This data describes a binding interaction between two proteins.

Sequence of protein 1:
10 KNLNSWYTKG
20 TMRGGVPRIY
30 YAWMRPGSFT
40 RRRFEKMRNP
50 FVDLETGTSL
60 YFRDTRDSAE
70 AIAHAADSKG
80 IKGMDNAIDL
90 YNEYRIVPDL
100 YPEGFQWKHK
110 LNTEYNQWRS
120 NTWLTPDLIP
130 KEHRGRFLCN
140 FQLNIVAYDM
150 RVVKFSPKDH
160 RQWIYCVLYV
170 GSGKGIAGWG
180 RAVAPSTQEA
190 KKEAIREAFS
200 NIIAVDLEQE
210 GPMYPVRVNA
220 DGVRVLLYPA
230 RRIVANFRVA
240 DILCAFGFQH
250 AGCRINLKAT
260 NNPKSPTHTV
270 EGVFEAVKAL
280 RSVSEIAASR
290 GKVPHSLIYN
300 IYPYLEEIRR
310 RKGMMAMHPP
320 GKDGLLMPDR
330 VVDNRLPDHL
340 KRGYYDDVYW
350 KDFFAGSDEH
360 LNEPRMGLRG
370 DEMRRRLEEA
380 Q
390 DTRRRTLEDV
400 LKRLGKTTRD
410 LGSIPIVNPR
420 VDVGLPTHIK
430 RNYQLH

Interface contacts:
Residue S67 in protein 1 contacts residue E277 in protein 2 (closest heavy-atom distance 2.3 Å).
Residue V331 in protein 1 contacts residue T136 in protein 2 (closest heavy-atom distance 2.8 Å).
Residue M313 in protein 1 is in contact with residue M106 in protein 2 (closest heavy-atom distance 3.2 Å).
Residue R65 in protein 1 contacts residue R273 in protein 2 (closest heavy-atom distance 3.2 Å).
Residue D84 in protein 1 is in contact with residue E2 in protein 2 (closest heavy-atom distance 3.3 Å).
Residue Y343 in protein 1 is in contact with residue A169 in protein 2 (closest heavy-atom distance 3.2 Å).
Residue M314 in protein 1 is in contact with residue Y36 in protein 2 (closest heavy-atom distance 3.4 Å).
Residue N333 in protein 1 interacts with residue N131 in protein 2 (closest heavy-atom distance 3.4 Å).
Residue D63 in protein 1 interacts with residue R6 in protein 2 (closest heavy-atom distance 3.3 Å).
Residue Y343 in protein 1 interacts with residue I164 in protein 2 (closest heavy-atom distance 2.8 Å).
Residue H73 in protein 1 is in contact with residue R103 in protein 2 (closest heavy-atom distance 3.4 Å).
Residue D322 in protein 1 is in contact with residue K270 in protein 2 (closest heavy-atom distance 2.8 Å).
Residue D84 in protein 1 interacts with residue M1 in protein 2 (closest heavy-atom distance 3.2 Å).
Residue D322 in protein 1 contacts residue R6 in protein 2 (closest heavy-atom distance 2.9 Å).
Residue M46 in protein 1 contacts residue H254 in protein 2 (closest heavy-atom distance 2.7 Å).
Residue F353 in protein 1 is in contact with residue Y233 in protein 2 (closest heavy-atom distance 3.4 Å).
Residue N333 in protein 1 interacts with residue R129 in protein 2 (closest heavy-atom distance 2.7 Å).
Residue D332 in protein 1 is in contact with residue H161 in protein 2 (closest heavy-atom distance 3.2 Å).
Residue Y344 in protein 1 interacts with residue P132 in protein 2 (closest heavy-atom distance 3.1 Å).
Residue M313 in protein 1 is in contact with residue Q43 in protein 2 (closest heavy-atom distance 2.9 Å).
Residue V330 in protein 1 interacts with residue H161 in protein 2 (closest heavy-atom distance 2.8 Å).
Residue M316 in protein 1 contacts residue K39 in protein 2 (closest heavy-atom distance 3.3 Å).
Residue Y343 in protein 1 contacts residue A167 in protein 2 (closest heavy-atom distance 3.1 Å).
Residue K45 in protein 1 interacts with residue N252 in protein 2 (closest heavy-atom distance 3.3 Å).
Residue R309 in protein 1 contacts residue Y40 in protein 2 (closest heavy-atom distance 3.4 Å).
Residue N333 in protein 1 is in contact with residue P132 in protein 2 (closest heavy-atom distance 3.2 Å).
Residue F61 in protein 1 contacts residue R6 in protein 2 (closest heavy-atom distance 3.4 Å).
Residue G312 in protein 1 interacts with residue Q43 in protein 2 (closest heavy-atom distance 3.2 Å).
Residue E54 in protein 1 interacts with residue I265 in protein 2 (closest heavy-atom distance 3.4 Å).
Residue V330 in protein 1 is in contact with residue T136 in protein 2 (closest heavy-atom distance 3.3 Å).
Residue Y343 in protein 1 contacts residue P165 in protein 2 (closest heavy-atom distance 3.2 Å).
Residue Y348 in protein 1 contacts residue D228 in protein 2 (closest heavy-atom distance 3.0 Å).
Residue Q105 in protein 1 is in contact with residue M247 in protein 2 (closest heavy-atom distance 3.2 Å).
Residue R47 in protein 1 interacts with residue D251 in protein 2 (closest heavy-atom distance 2.9 Å).
Residue R334 in protein 1 interacts with residue Y135 in protein 2 (closest heavy-atom distance 3.4 Å).
Residue K340 in protein 1 contacts residue E133 in protein 2 (closest heavy-atom distance 3.1 Å).
Residue R309 in protein 1 contacts residue Y36 in protein 2 (closest heavy-atom distance 2.5 Å).
Residue P319 in protein 1 is in contact with residue M111 in protein 2 (closest heavy-atom distance 3.0 Å).
Residue G312 in protein 1 is in contact with residue M106 in protein 2 (closest heavy-atom distance 3.3 Å).
Residue L324 in protein 1 is in contact with residue K270 in protein 2 (closest heavy-atom distance 3.1 Å).
Residue P327 in protein 1 contacts residue R271 in protein 2 (closest heavy-atom distance 3.3 Å).
Residue Y90 in protein 1 is in contact with residue H29 in protein 2 (closest heavy-atom distance 3.4 Å).
Residue R47 in protein 1 interacts with residue H254 in protein 2 (closest heavy-atom distance 3.0 Å).
Residue R41 in protein 1 interacts with residue D251 in protein 2 (closest heavy-atom distance 2.8 Å).
Residue P318 in protein 1 is in contact with residue Y4 in protein 2 (closest heavy-atom distance 3.4 Å).
Residue F61 in protein 1 contacts residue A266 in protein 2 (closest heavy-atom distance 3.4 Å).
Residue V331 in protein 1 contacts residue H161 in protein 2 (closest heavy-atom distance 3.3 Å).
Residue P327 in protein 1 is in contact with residue E139 in protein 2 (closest heavy-atom distance 3.1 Å).
Residue M316 in protein 1 is in contact with residue M1 in protein 2 (closest heavy-atom distance 3.3 Å).
Residue N333 in protein 1 interacts with residue T163 in protein 2 (closest heavy-atom distance 3.0 Å).
Residue E54 in protein 1 interacts with residue R268 in protein 2 (closest heavy-atom distance 2.6 Å).
Residue D332 in protein 1 interacts with residue R162 in protein 2 (closest heavy-atom distance 3.3 Å).
Residue N333 in protein 1 interacts with residue R162 in protein 2 (closest heavy-atom distance 3.4 Å).
Residue L325 in protein 1 contacts residue R10 in protein 2 (closest heavy-atom distance 3.2 Å).
Residue R334 in protein 1 interacts with residue P132 in protein 2 (closest heavy-atom distance 3.2 Å).
Residue M313 in protein 1 interacts with residue E110 in protein 2 (closest heavy-atom distance 3.2 Å).
Residue N333 in protein 1 interacts with residue F134 in protein 2 (closest heavy-atom distance 3.0 Å).
Residue V331 in protein 1 interacts with residue Y135 in protein 2 (closest heavy-atom distance 3.2 Å).
Residue N85 in protein 1 interacts with residue E2 in protein 2 (closest heavy-atom distance 2.9 Å).
Residue G342 in protein 1 contacts residue K168 in protein 2 (closest heavy-atom distance 2.2 Å).

Sequence of protein 2:
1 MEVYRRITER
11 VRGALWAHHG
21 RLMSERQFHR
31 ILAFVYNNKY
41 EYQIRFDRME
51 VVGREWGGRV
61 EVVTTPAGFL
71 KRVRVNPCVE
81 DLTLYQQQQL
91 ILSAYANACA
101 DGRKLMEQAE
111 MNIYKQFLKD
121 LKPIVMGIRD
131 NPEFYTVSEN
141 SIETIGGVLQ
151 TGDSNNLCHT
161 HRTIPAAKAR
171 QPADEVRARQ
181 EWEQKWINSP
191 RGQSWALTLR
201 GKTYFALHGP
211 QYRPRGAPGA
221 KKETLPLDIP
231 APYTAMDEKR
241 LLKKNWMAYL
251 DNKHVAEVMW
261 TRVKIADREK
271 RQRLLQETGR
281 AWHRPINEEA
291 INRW